The following describes two proteins that form a bound complex.

Sequence of protein 2:
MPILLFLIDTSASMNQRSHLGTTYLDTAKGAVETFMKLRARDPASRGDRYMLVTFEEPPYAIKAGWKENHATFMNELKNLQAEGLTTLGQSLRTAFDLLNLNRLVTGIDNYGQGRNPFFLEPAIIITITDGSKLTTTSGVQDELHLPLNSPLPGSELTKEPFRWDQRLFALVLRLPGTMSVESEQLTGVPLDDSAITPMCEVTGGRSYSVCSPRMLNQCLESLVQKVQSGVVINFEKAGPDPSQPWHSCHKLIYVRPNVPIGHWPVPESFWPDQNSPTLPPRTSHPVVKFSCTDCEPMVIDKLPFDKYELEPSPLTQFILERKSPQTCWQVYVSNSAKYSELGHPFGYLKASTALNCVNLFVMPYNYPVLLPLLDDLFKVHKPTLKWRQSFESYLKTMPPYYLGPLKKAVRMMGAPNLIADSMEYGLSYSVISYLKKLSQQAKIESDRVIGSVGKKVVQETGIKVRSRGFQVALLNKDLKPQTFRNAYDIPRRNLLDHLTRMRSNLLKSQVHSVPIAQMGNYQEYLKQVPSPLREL

Interface contacts:
Residue Q578 in protein 2 interacts with residue R254 in protein 1 (closest heavy-atom distance 4.0 Å).
Residue H580 in protein 2 is in contact with residue W250 in protein 1 (closest heavy-atom distance 2.9 Å).
Residue L20 in protein 2 interacts with residue P172 in protein 1 (closest heavy-atom distance 3.6 Å).
Residue T22 in protein 2 contacts residue P172 in protein 1 (closest heavy-atom distance 3.7 Å).
Residue S581 in protein 2 interacts with residue N249 in protein 1 (closest heavy-atom distance 3.3 Å).
Residue N589 in protein 2 contacts residue M245 in protein 1 (closest heavy-atom distance 3.3 Å).
Residue I584 in protein 2 interacts with residue D204 in protein 1 (closest heavy-atom distance 3.6 Å).
Residue N79 in protein 2 is in contact with residue R206 in protein 1 (closest heavy-atom distance 3.3 Å).
Residue T22 in protein 2 contacts residue W209 in protein 1 (closest heavy-atom distance 3.8 Å).
Residue M587 in protein 2 interacts with residue Q242 in protein 1 (closest heavy-atom distance 3.4 Å).
Residue I584 in protein 2 is in contact with residue D205 in protein 1 (closest heavy-atom distance 3.4 Å).
Residue H580 in protein 2 interacts with residue Y248 in protein 1 (closest heavy-atom distance 2.7 Å).
Residue H580 in protein 2 contacts residue Q288 in protein 1 (closest heavy-atom distance 3.0 Å).
Residue R17 in protein 2 contacts residue W209 in protein 1 (closest heavy-atom distance 4.1 Å).
Residue K29 in protein 2 contacts residue G207 in protein 1 (closest heavy-atom distance 3.8 Å).
Residue I584 in protein 2 interacts with residue N249 in protein 1 (closest heavy-atom distance 3.8 Å).
Residue M587 in protein 2 contacts residue T258 in protein 1 (closest heavy-atom distance 4.0 Å).
Residue Y593 in protein 2 interacts with residue M245 in protein 1 (closest heavy-atom distance 4.2 Å).
Residue I584 in protein 2 interacts with residue Q242 in protein 1 (closest heavy-atom distance 4.5 Å).
Residue L594 in protein 2 contacts residue R268 in protein 1 (closest heavy-atom distance 3.3 Å).
Residue D26 in protein 2 interacts with residue G208 in protein 1 (closest heavy-atom distance 3.6 Å).
Residue K78 in protein 2 is in contact with residue R206 in protein 1 (closest heavy-atom distance 3.4 Å).
Residue K78 in protein 2 contacts residue D205 in protein 1 (closest heavy-atom distance 3.9 Å).
Residue M587 in protein 2 interacts with residue N249 in protein 1 (closest heavy-atom distance 2.8 Å).
Residue K29 in protein 2 interacts with residue G208 in protein 1 (closest heavy-atom distance 4.2 Å).
Residue L594 in protein 2 interacts with residue G270 in protein 1 (closest heavy-atom distance 4.0 Å).
Residue I584 in protein 2 is in contact with residue P203 in protein 1 (closest heavy-atom distance 3.5 Å).
Residue L80 in protein 2 interacts with residue G207 in protein 1 (closest heavy-atom distance 3.9 Å).
Residue Y590 in protein 2 contacts residue M245 in protein 1 (closest heavy-atom distance 3.7 Å).
Residue G588 in protein 2 is in contact with residue L243 in protein 1 (closest heavy-atom distance 3.5 Å).
Residue M587 in protein 2 contacts residue L243 in protein 1 (closest heavy-atom distance 3.7 Å).
Residue A585 in protein 2 is in contact with residue D205 in protein 1 (closest heavy-atom distance 4.2 Å).
Residue Y590 in protein 2 contacts residue C269 in protein 1 (closest heavy-atom distance 3.5 Å).
Residue S581 in protein 2 contacts residue W250 in protein 1 (closest heavy-atom distance 3.9 Å).
Residue M587 in protein 2 contacts residue M245 in protein 1 (closest heavy-atom distance 2.8 Å).
Residue G30 in protein 2 interacts with residue I211 in protein 1 (closest heavy-atom distance 3.6 Å).
Residue H580 in protein 2 is in contact with residue E246 in protein 1 (closest heavy-atom distance 3.5 Å).
Residue V582 in protein 2 interacts with residue W250 in protein 1 (closest heavy-atom distance 4.2 Å).
Residue Y593 in protein 2 interacts with residue C269 in protein 1 (closest heavy-atom distance 4.5 Å).
Residue E33 in protein 2 is in contact with residue R206 in protein 1 (closest heavy-atom distance 4.5 Å).
Residue I584 in protein 2 interacts with residue C251 in protein 1 (closest heavy-atom distance 3.6 Å).
Residue G21 in protein 2 interacts with residue W209 in protein 1 (closest heavy-atom distance 4.6 Å).
Residue G588 in protein 2 contacts residue M245 in protein 1 (closest heavy-atom distance 4.2 Å).
Residue L594 in protein 2 interacts with residue C269 in protein 1 (closest heavy-atom distance 3.3 Å).
Residue T22 in protein 2 contacts residue Y218 in protein 1 (closest heavy-atom distance 4.0 Å).
Residue H580 in protein 2 is in contact with residue N249 in protein 1 (closest heavy-atom distance 3.1 Å).
Residue V582 in protein 2 contacts residue N249 in protein 1 (closest heavy-atom distance 2.5 Å).
Residue K78 in protein 2 is in contact with residue D204 in protein 1 (closest heavy-atom distance 3.2 Å).
Residue N79 in protein 2 is in contact with residue G207 in protein 1 (closest heavy-atom distance 4.1 Å).
Residue P583 in protein 2 contacts residue D205 in protein 1 (closest heavy-atom distance 2.9 Å).
Residue G21 in protein 2 contacts residue P172 in protein 1 (closest heavy-atom distance 4.1 Å).
Residue I584 in protein 2 contacts residue H252 in protein 1 (closest heavy-atom distance 4.1 Å).
Residue K29 in protein 2 contacts residue R206 in protein 1 (closest heavy-atom distance 3.9 Å).
Residue Y590 in protein 2 interacts with residue R268 in protein 1 (closest heavy-atom distance 3.3 Å).
Residue D26 in protein 2 contacts residue W209 in protein 1 (closest heavy-atom distance 2.9 Å).
Residue K78 in protein 2 contacts residue G207 in protein 1 (closest heavy-atom distance 3.0 Å).
Residue M587 in protein 2 is in contact with residue V244 in protein 1 (closest heavy-atom distance 3.4 Å).
Residue Y593 in protein 2 is in contact with residue G270 in protein 1 (closest heavy-atom distance 3.2 Å).
Residue Q81 in protein 2 contacts residue G207 in protein 1 (closest heavy-atom distance 3.5 Å).
Residue N79 in protein 2 contacts residue D205 in protein 1 (closest heavy-atom distance 2.9 Å).

Sequence of protein 1:
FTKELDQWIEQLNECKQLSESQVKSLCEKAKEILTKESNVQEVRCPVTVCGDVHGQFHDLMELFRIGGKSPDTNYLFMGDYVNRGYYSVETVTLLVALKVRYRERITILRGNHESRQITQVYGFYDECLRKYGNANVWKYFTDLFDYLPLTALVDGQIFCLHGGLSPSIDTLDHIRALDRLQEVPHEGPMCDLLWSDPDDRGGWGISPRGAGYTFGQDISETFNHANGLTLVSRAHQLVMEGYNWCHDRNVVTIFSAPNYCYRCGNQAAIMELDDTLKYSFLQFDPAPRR